Sequence of protein 1:
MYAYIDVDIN

These two protein chains interact to form a complex.

Contacts between the two chains:
Residue D8 in protein 2 interacts with residue Y2 in protein 1 (closest heavy-atom distance 3.4 Å).
Residue G4 in protein 2 is in contact with residue D6 in protein 1 (closest heavy-atom distance 3.4 Å).
Residue L62 in protein 2 contacts residue V7 in protein 1 (closest heavy-atom distance 3.4 Å).
Residue M119 in protein 2 is in contact with residue Y4 in protein 1 (closest heavy-atom distance 3.2 Å).
Residue K17 in protein 2 contacts residue Y4 in protein 1 (closest heavy-atom distance 3.5 Å).
Residue I7 in protein 2 contacts residue A3 in protein 1 (closest heavy-atom distance 2.9 Å).
Residue A65 in protein 2 interacts with residue Y4 in protein 1 (closest heavy-atom distance 3.1 Å).
Residue S48 in protein 2 interacts with residue I9 in protein 1 (closest heavy-atom distance 3.4 Å).
Residue Y53 in protein 2 is in contact with residue N10 in protein 1 (closest heavy-atom distance 3.3 Å).
Residue I3 in protein 2 is in contact with residue V7 in protein 1 (closest heavy-atom distance 2.8 Å).
Residue P1 in protein 2 contacts residue D8 in protein 1 (closest heavy-atom distance 3.6 Å).
Residue S66 in protein 2 is in contact with residue Y4 in protein 1 (closest heavy-atom distance 2.9 Å).
Residue P1 in protein 2 contacts residue I9 in protein 1 (closest heavy-atom distance 2.8 Å).
Residue L5 in protein 2 interacts with residue A3 in protein 1 (closest heavy-atom distance 3.6 Å).
Residue R109 in protein 2 contacts residue Y4 in protein 1 (closest heavy-atom distance 3.1 Å).
Residue S118 in protein 2 is in contact with residue D6 in protein 1 (closest heavy-atom distance 3.4 Å).
Residue I54 in protein 2 contacts residue I9 in protein 1 (closest heavy-atom distance 3.6 Å).
Residue I3 in protein 2 contacts residue I5 in protein 1 (closest heavy-atom distance 3.6 Å).
Residue K17 in protein 2 interacts with residue D6 in protein 1 (closest heavy-atom distance 2.8 Å).
Residue G80 in protein 2 contacts residue Y2 in protein 1 (closest heavy-atom distance 3.1 Å).
Residue L62 in protein 2 interacts with residue D8 in protein 1 (closest heavy-atom distance 2.9 Å).
Residue P1 in protein 2 is in contact with residue V7 in protein 1 (closest heavy-atom distance 3.4 Å).
Residue S2 in protein 2 interacts with residue D8 in protein 1 (closest heavy-atom distance 2.8 Å).
Residue L88 in protein 2 is in contact with residue I5 in protein 1 (closest heavy-atom distance 3.6 Å).
Residue R121 in protein 2 interacts with residue D8 in protein 1 (closest heavy-atom distance 2.8 Å).
Residue N68 in protein 2 interacts with residue Y2 in protein 1 (closest heavy-atom distance 3.0 Å).
Residue R71 in protein 2 interacts with residue Y2 in protein 1 (closest heavy-atom distance 3.6 Å).
Residue S66 in protein 2 is in contact with residue A3 in protein 1 (closest heavy-atom distance 3.2 Å).
Residue M119 in protein 2 is in contact with residue D6 in protein 1 (closest heavy-atom distance 3.0 Å).
Residue V145 in protein 2 interacts with residue N10 in protein 1 (closest heavy-atom distance 2.7 Å).
Residue S118 in protein 2 contacts residue D8 in protein 1 (closest heavy-atom distance 2.7 Å).
Residue G70 in protein 2 interacts with residue M1 in protein 1 (closest heavy-atom distance 3.2 Å).
Residue I67 in protein 2 interacts with residue Y2 in protein 1 (closest heavy-atom distance 3.3 Å).
Residue R121 in protein 2 is in contact with residue I9 in protein 1 (closest heavy-atom distance 3.1 Å).
Residue L5 in protein 2 contacts residue Y4 in protein 1 (closest heavy-atom distance 3.6 Å).
Residue S2 in protein 2 interacts with residue V7 in protein 1 (closest heavy-atom distance 3.5 Å).
Residue S64 in protein 2 contacts residue Y4 in protein 1 (closest heavy-atom distance 3.6 Å).
Residue L5 in protein 2 is in contact with residue I5 in protein 1 (closest heavy-atom distance 2.7 Å).
Residue N68 in protein 2 interacts with residue Y4 in protein 1 (closest heavy-atom distance 3.4 Å).
Residue S64 in protein 2 interacts with residue I5 in protein 1 (closest heavy-atom distance 3.4 Å).
Residue L19 in protein 2 is in contact with residue D6 in protein 1 (closest heavy-atom distance 3.4 Å).
Residue E76 in protein 2 contacts residue Y2 in protein 1 (closest heavy-atom distance 2.7 Å).
Residue V61 in protein 2 interacts with residue I9 in protein 1 (closest heavy-atom distance 3.6 Å).
Residue L41 in protein 2 is in contact with residue V7 in protein 1 (closest heavy-atom distance 3.5 Å).
Residue S144 in protein 2 is in contact with residue N10 in protein 1 (closest heavy-atom distance 2.9 Å).
Residue G120 in protein 2 interacts with residue D8 in protein 1 (closest heavy-atom distance 3.3 Å).
Residue V145 in protein 2 contacts residue D8 in protein 1 (closest heavy-atom distance 3.6 Å).
Residue I44 in protein 2 interacts with residue V7 in protein 1 (closest heavy-atom distance 3.7 Å).
Residue V6 in protein 2 contacts residue A3 in protein 1 (closest heavy-atom distance 3.5 Å).
Residue P1 in protein 2 interacts with residue N10 in protein 1 (closest heavy-atom distance 3.7 Å).
Residue I7 in protein 2 is in contact with residue Y2 in protein 1 (closest heavy-atom distance 2.9 Å).
Residue I7 in protein 2 is in contact with residue M1 in protein 1 (closest heavy-atom distance 3.7 Å).
Residue I44 in protein 2 interacts with residue I9 in protein 1 (closest heavy-atom distance 3.5 Å).
Residue G4 in protein 2 contacts residue I5 in protein 1 (closest heavy-atom distance 3.4 Å).
Residue R121 in protein 2 is in contact with residue N10 in protein 1 (closest heavy-atom distance 2.9 Å).
Residue V61 in protein 2 is in contact with residue D8 in protein 1 (closest heavy-atom distance 3.5 Å).
Residue K9 in protein 2 interacts with residue Y2 in protein 1 (closest heavy-atom distance 3.7 Å).
Residue S64 in protein 2 contacts residue D6 in protein 1 (closest heavy-atom distance 2.8 Å).
Residue I3 in protein 2 is in contact with residue D6 in protein 1 (closest heavy-atom distance 3.0 Å).
Residue F63 in protein 2 contacts residue D6 in protein 1 (closest heavy-atom distance 3.6 Å).

Sequence of protein 2:
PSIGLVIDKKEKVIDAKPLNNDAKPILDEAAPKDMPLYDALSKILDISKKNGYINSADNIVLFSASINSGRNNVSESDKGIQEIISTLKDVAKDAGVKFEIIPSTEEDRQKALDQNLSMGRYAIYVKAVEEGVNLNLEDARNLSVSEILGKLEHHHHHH